Residue-level contacts at the interface:
Residue G95 in protein 2 contacts residue G4 in protein 1 (closest heavy-atom distance 4.2 Å).
Residue S98 in protein 2 interacts with residue G4 in protein 1 (closest heavy-atom distance 4.2 Å).
Residue T94 in protein 2 contacts residue H3 in protein 1 (closest heavy-atom distance 3.1 Å).
Residue T96 in protein 2 is in contact with residue T7 in protein 1 (closest heavy-atom distance 3.3 Å).
Residue T94 in protein 2 interacts with residue G4 in protein 1 (closest heavy-atom distance 3.1 Å).
Residue G95 in protein 2 contacts residue G5 in protein 1 (closest heavy-atom distance 3.6 Å).
Residue A97 in protein 2 interacts with residue G5 in protein 1 (closest heavy-atom distance 4.3 Å).
Residue S98 in protein 2 contacts residue G5 in protein 1 (closest heavy-atom distance 4.9 Å).
Residue Q32 in protein 2 interacts with residue H3 in protein 1 (closest heavy-atom distance 3.2 Å).
Residue T96 in protein 2 contacts residue W6 in protein 1 (closest heavy-atom distance 4.0 Å).
Residue Q32 in protein 2 contacts residue L2 in protein 1 (closest heavy-atom distance 4.7 Å).
Residue A97 in protein 2 is in contact with residue W6 in protein 1 (closest heavy-atom distance 4.7 Å).
Residue G95 in protein 2 interacts with residue H3 in protein 1 (closest heavy-atom distance 4.1 Å).
Residue T96 in protein 2 is in contact with residue G5 in protein 1 (closest heavy-atom distance 3.8 Å).
Residue T94 in protein 2 contacts residue G5 in protein 1 (closest heavy-atom distance 4.1 Å).

The following describes two proteins that form a bound complex.

Sequence of protein 2:
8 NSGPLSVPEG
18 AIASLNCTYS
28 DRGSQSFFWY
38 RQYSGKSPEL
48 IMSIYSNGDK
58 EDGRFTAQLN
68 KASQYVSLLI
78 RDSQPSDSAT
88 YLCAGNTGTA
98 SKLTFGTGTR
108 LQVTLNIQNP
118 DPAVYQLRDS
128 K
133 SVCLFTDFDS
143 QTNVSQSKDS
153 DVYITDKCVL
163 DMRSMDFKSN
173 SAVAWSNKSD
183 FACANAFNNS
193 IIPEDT

Sequence of protein 1:
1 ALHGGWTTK